Sequence of the first protein:
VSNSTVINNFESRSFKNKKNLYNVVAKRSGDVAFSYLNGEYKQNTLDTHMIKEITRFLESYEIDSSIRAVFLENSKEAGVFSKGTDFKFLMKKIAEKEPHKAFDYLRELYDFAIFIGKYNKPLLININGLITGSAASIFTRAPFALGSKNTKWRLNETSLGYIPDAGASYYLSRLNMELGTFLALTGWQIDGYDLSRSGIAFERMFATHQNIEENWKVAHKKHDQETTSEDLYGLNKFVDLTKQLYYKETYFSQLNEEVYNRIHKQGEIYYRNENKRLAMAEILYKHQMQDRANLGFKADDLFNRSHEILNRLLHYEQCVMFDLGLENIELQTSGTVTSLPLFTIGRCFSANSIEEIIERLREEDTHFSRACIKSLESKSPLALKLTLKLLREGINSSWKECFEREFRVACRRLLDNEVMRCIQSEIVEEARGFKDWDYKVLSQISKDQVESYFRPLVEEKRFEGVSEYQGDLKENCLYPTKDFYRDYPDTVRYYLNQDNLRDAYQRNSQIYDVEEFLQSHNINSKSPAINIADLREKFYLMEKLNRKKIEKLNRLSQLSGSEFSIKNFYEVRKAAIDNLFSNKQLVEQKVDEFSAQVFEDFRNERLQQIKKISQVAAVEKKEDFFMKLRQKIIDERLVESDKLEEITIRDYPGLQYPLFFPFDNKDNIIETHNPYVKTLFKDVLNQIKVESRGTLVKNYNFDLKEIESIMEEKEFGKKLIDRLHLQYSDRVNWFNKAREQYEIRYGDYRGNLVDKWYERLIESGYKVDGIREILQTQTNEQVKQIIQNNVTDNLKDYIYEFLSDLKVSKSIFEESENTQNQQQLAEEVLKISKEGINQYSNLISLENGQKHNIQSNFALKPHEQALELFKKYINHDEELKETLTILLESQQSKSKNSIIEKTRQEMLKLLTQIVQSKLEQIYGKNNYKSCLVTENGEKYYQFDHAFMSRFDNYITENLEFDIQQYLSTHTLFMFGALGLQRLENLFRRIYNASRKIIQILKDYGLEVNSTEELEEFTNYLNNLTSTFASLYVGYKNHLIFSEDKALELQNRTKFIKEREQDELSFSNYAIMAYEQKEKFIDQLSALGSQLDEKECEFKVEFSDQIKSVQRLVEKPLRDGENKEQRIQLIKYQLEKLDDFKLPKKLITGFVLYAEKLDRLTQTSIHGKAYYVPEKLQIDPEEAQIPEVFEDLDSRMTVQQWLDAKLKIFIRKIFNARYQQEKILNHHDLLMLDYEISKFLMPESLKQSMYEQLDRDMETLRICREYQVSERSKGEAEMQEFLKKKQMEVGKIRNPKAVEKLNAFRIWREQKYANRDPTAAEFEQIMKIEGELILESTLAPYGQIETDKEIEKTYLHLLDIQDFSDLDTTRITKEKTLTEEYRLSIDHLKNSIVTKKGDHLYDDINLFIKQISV

Sequence of the second protein:
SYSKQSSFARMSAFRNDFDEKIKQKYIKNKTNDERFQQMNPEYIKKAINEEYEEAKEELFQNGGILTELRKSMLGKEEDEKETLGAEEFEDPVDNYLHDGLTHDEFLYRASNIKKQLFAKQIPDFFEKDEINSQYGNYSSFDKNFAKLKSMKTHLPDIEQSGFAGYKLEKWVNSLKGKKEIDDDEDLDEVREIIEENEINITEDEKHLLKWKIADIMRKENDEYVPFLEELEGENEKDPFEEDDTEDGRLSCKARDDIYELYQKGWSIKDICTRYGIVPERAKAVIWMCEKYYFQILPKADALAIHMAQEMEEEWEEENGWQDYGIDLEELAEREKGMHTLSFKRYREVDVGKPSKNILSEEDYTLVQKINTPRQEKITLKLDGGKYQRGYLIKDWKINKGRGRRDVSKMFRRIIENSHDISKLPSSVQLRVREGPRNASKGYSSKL

The following describes two proteins that form a bound complex.

Interface contacts:
Residue L325 in the first protein contacts residue D174 in the second protein (closest heavy-atom distance 3.4 Å).
Residue N547 in the first protein contacts residue L172 in the second protein (closest heavy-atom distance 3.0 Å).
Residue R768 in the first protein contacts residue Q405 in the second protein (closest heavy-atom distance 3.3 Å).
Residue R79 in the first protein interacts with residue G369 in the second protein (closest heavy-atom distance 3.2 Å).
Residue I30 in the first protein is in contact with residue E365 in the second protein (closest heavy-atom distance 3.4 Å).
Residue G1187 in the first protein contacts residue R291 in the second protein (closest heavy-atom distance 3.3 Å).
Residue D87 in the first protein interacts with residue V366 in the second protein (closest heavy-atom distance 3.0 Å).
Residue L678 in the first protein is in contact with residue Q280 in the second protein (closest heavy-atom distance 3.1 Å).
Residue S27 in the first protein contacts residue D367 in the second protein (closest heavy-atom distance 3.1 Å).
Residue N691 in the first protein interacts with residue S284 in the second protein (closest heavy-atom distance 3.3 Å).
Residue L1262 in the first protein is in contact with residue Y152 in the second protein (closest heavy-atom distance 3.1 Å).
Residue G319 in the first protein is in contact with residue H171 in the second protein (closest heavy-atom distance 3.1 Å).
Residue S27 in the first protein interacts with residue K370 in the second protein (closest heavy-atom distance 3.3 Å).
Residue L325 in the first protein contacts residue P173 in the second protein (closest heavy-atom distance 3.2 Å).
Residue K689 in the first protein is in contact with residue S284 in the second protein (closest heavy-atom distance 3.2 Å).
Residue R300 in the first protein interacts with residue E94 in the second protein (closest heavy-atom distance 3.4 Å).
Residue K549 in the first protein interacts with residue Q177 in the second protein (closest heavy-atom distance 3.4 Å).
Residue I1261 in the first protein contacts residue Y152 in the second protein (closest heavy-atom distance 3.4 Å).
Residue D323 in the first protein is in contact with residue D174 in the second protein (closest heavy-atom distance 3.3 Å).
Residue N691 in the first protein interacts with residue G282 in the second protein (closest heavy-atom distance 2.6 Å).
Residue A1192 in the first protein interacts with residue W188 in the second protein (closest heavy-atom distance 3.4 Å).
Residue N1263 in the first protein is in contact with residue D146 in the second protein (closest heavy-atom distance 2.8 Å).
Residue L301 in the first protein contacts residue M90 in the second protein (closest heavy-atom distance 3.0 Å).
Residue G677 in the first protein interacts with residue Q280 in the second protein (closest heavy-atom distance 3.0 Å).
Residue E663 in the first protein is in contact with residue K270 in the second protein (closest heavy-atom distance 2.6 Å).
Residue R530 in the first protein is in contact with residue K353 in the second protein (closest heavy-atom distance 3.1 Å).
Residue K321 in the first protein contacts residue H171 in the second protein (closest heavy-atom distance 3.2 Å).
Residue K1182 in the first protein contacts residue K193 in the second protein (closest heavy-atom distance 2.9 Å).
Residue T1186 in the first protein interacts with residue D274 in the second protein (closest heavy-atom distance 3.1 Å).
Residue N1263 in the first protein interacts with residue N149 in the second protein (closest heavy-atom distance 2.7 Å).
Residue H1264 in the first protein interacts with residue Q151 in the second protein (closest heavy-atom distance 3.3 Å).
Residue D324 in the first protein is in contact with residue H171 in the second protein (closest heavy-atom distance 3.4 Å).
Residue L682 in the first protein is in contact with residue E307 in the second protein (closest heavy-atom distance 3.3 Å).
Residue I1261 in the first protein is in contact with residue L114 in the second protein (closest heavy-atom distance 3.0 Å).
Residue F684 in the first protein contacts residue K300 in the second protein (closest heavy-atom distance 3.4 Å).
Residue I633 in the first protein interacts with residue F158 in the second protein (closest heavy-atom distance 3.4 Å).
Residue K549 in the first protein interacts with residue I175 in the second protein (closest heavy-atom distance 2.3 Å).
Residue L1190 in the first protein contacts residue T290 in the second protein (closest heavy-atom distance 3.3 Å).
Residue I767 in the first protein contacts residue L399 in the second protein (closest heavy-atom distance 3.5 Å).
Residue T1186 in the first protein is in contact with residue Y292 in the second protein (closest heavy-atom distance 2.3 Å).
Residue S83 in the first protein contacts residue V366 in the second protein (closest heavy-atom distance 3.4 Å).
Residue N688 in the first protein contacts residue S284 in the second protein (closest heavy-atom distance 3.5 Å).
Residue T1186 in the first protein interacts with residue R291 in the second protein (closest heavy-atom distance 3.4 Å).
Residue R768 in the first protein contacts residue G407 in the second protein (closest heavy-atom distance 3.1 Å).
Residue D324 in the first protein interacts with residue L172 in the second protein (closest heavy-atom distance 3.3 Å).
Residue L325 in the first protein is in contact with residue L172 in the second protein (closest heavy-atom distance 3.1 Å).
Residue R768 in the first protein interacts with residue Y404 in the second protein (closest heavy-atom distance 3.0 Å).
Residue E1212 in the first protein interacts with residue K166 in the second protein (closest heavy-atom distance 3.4 Å).
Residue K260 in the first protein is in contact with residue D174 in the second protein (closest heavy-atom distance 2.8 Å).
Residue Y675 in the first protein interacts with residue K281 in the second protein (closest heavy-atom distance 3.4 Å).
Residue K549 in the first protein contacts residue F180 in the second protein (closest heavy-atom distance 3.2 Å).
Residue P698 in the first protein contacts residue E378 in the second protein (closest heavy-atom distance 3.3 Å).
Residue V29 in the first protein is in contact with residue D367 in the second protein (closest heavy-atom distance 3.1 Å).
Residue E1259 in the first protein contacts residue Y155 in the second protein (closest heavy-atom distance 3.1 Å).
Residue R629 in the first protein contacts residue S156 in the second protein (closest heavy-atom distance 2.9 Å).
Residue Q632 in the first protein interacts with residue F158 in the second protein (closest heavy-atom distance 3.2 Å).
Residue D323 in the first protein contacts residue L172 in the second protein (closest heavy-atom distance 3.3 Å).
Residue I693 in the first protein contacts residue K281 in the second protein (closest heavy-atom distance 3.4 Å).
Residue N1263 in the first protein contacts residue Y152 in the second protein (closest heavy-atom distance 3.0 Å).
Residue F683 in the first protein is in contact with residue Y279 in the second protein (closest heavy-atom distance 2.3 Å).